Interface contacts:
Residue T24 in the first protein is in contact with residue E8 in the second protein (closest heavy-atom distance 3.6 Å).
Residue A191 in the first protein is in contact with residue T1 in the second protein (closest heavy-atom distance 3.4 Å).
Residue H41 in the first protein interacts with residue A7 in the second protein (closest heavy-atom distance 3.4 Å).
Residue Q192 in the first protein interacts with residue V3 in the second protein (closest heavy-atom distance 3.3 Å).
Residue P168 in the first protein interacts with residue T1 in the second protein (closest heavy-atom distance 3.3 Å).
Residue T25 in the first protein interacts with residue F9 in the second protein (closest heavy-atom distance 3.6 Å).
Residue E166 in the first protein interacts with residue Q6 in the second protein (closest heavy-atom distance 3.3 Å).
Residue F140 in the first protein is in contact with residue Q6 in the second protein (closest heavy-atom distance 2.8 Å).
Residue H163 in the first protein is in contact with residue Q6 in the second protein (closest heavy-atom distance 2.6 Å).
Residue H172 in the first protein interacts with residue Q6 in the second protein (closest heavy-atom distance 3.5 Å).
Residue Q189 in the first protein contacts residue K4 in the second protein (closest heavy-atom distance 3.8 Å).
Residue H164 in the first protein interacts with residue L5 in the second protein (closest heavy-atom distance 3.9 Å).
Residue P168 in the first protein interacts with residue V3 in the second protein (closest heavy-atom distance 3.9 Å).
Residue N142 in the first protein contacts residue A7 in the second protein (closest heavy-atom distance 3.8 Å).
Residue C44 in the first protein contacts residue F9 in the second protein (closest heavy-atom distance 3.5 Å).
Residue G143 in the first protein interacts with residue A7 in the second protein (closest heavy-atom distance 3.3 Å).
Residue E166 in the first protein contacts residue V3 in the second protein (closest heavy-atom distance 3.5 Å).
Residue T190 in the first protein is in contact with residue V3 in the second protein (closest heavy-atom distance 2.9 Å).
Residue S144 in the first protein is in contact with residue Q6 in the second protein (closest heavy-atom distance 2.9 Å).
Residue L27 in the first protein contacts residue A7 in the second protein (closest heavy-atom distance 3.8 Å).
Residue H164 in the first protein interacts with residue Q6 in the second protein (closest heavy-atom distance 3.2 Å).
Residue M49 in the first protein interacts with residue L5 in the second protein (closest heavy-atom distance 3.7 Å).
Residue D187 in the first protein interacts with residue L5 in the second protein (closest heavy-atom distance 4.1 Å).
Residue Q189 in the first protein contacts residue V3 in the second protein (closest heavy-atom distance 3.4 Å).
Residue A145 in the first protein is in contact with residue Q6 in the second protein (closest heavy-atom distance 3.0 Å).
Residue Q189 in the first protein interacts with residue L5 in the second protein (closest heavy-atom distance 3.3 Å).
Residue N142 in the first protein interacts with residue E8 in the second protein (closest heavy-atom distance 3.5 Å).
Residue S46 in the first protein interacts with residue F9 in the second protein (closest heavy-atom distance 3.8 Å).
Residue E166 in the first protein interacts with residue K4 in the second protein (closest heavy-atom distance 3.0 Å).
Residue T25 in the first protein interacts with residue A7 in the second protein (closest heavy-atom distance 4.0 Å).
Residue A145 in the first protein is in contact with residue A7 in the second protein (closest heavy-atom distance 3.6 Å).
Residue A191 in the first protein is in contact with residue S2 in the second protein (closest heavy-atom distance 3.9 Å).
Residue P168 in the first protein interacts with residue S2 in the second protein (closest heavy-atom distance 3.6 Å).
Residue M49 in the first protein contacts residue F9 in the second protein (closest heavy-atom distance 3.5 Å).
Residue L167 in the first protein is in contact with residue V3 in the second protein (closest heavy-atom distance 3.5 Å).
Residue E166 in the first protein contacts residue S2 in the second protein (closest heavy-atom distance 4.7 Å).
Residue T25 in the first protein is in contact with residue E8 in the second protein (closest heavy-atom distance 3.3 Å).
Residue R188 in the first protein contacts residue V3 in the second protein (closest heavy-atom distance 3.7 Å).
Residue S46 in the first protein interacts with residue R10 in the second protein (closest heavy-atom distance 4.7 Å).
Residue M165 in the first protein interacts with residue Q6 in the second protein (closest heavy-atom distance 3.5 Å).
Residue H41 in the first protein is in contact with residue F9 in the second protein (closest heavy-atom distance 4.2 Å).
Residue G143 in the first protein contacts residue E8 in the second protein (closest heavy-atom distance 3.7 Å).
Residue M165 in the first protein interacts with residue V3 in the second protein (closest heavy-atom distance 3.7 Å).
Residue M165 in the first protein is in contact with residue L5 in the second protein (closest heavy-atom distance 3.5 Å).
Residue T26 in the first protein contacts residue E8 in the second protein (closest heavy-atom distance 2.7 Å).
Residue L141 in the first protein interacts with residue Q6 in the second protein (closest heavy-atom distance 3.6 Å).
Residue N142 in the first protein interacts with residue Q6 in the second protein (closest heavy-atom distance 3.7 Å).
Residue Y54 in the first protein interacts with residue L5 in the second protein (closest heavy-atom distance 3.9 Å).
Residue T24 in the first protein is in contact with residue R10 in the second protein (closest heavy-atom distance 3.2 Å).
Residue H41 in the first protein contacts residue L5 in the second protein (closest heavy-atom distance 3.7 Å).
Residue N142 in the first protein contacts residue K4 in the second protein (closest heavy-atom distance 4.2 Å).
Residue T190 in the first protein is in contact with residue S2 in the second protein (closest heavy-atom distance 3.8 Å).
Residue H164 in the first protein contacts residue K4 in the second protein (closest heavy-atom distance 4.8 Å).
Residue A191 in the first protein interacts with residue V3 in the second protein (closest heavy-atom distance 4.6 Å).
Residue T26 in the first protein interacts with residue A7 in the second protein (closest heavy-atom distance 3.7 Å).
Residue M165 in the first protein contacts residue K4 in the second protein (closest heavy-atom distance 3.5 Å).
Residue T45 in the first protein is in contact with residue F9 in the second protein (closest heavy-atom distance 3.4 Å).
Residue Q189 in the first protein is in contact with residue S2 in the second protein (closest heavy-atom distance 4.2 Å).
Residue H41 in the first protein interacts with residue Q6 in the second protein (closest heavy-atom distance 4.2 Å).
Residue G143 in the first protein interacts with residue Q6 in the second protein (closest heavy-atom distance 2.8 Å).

Sequence of the second protein:
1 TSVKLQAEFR

This data describes a binding interaction between two proteins.

Sequence of the first protein:
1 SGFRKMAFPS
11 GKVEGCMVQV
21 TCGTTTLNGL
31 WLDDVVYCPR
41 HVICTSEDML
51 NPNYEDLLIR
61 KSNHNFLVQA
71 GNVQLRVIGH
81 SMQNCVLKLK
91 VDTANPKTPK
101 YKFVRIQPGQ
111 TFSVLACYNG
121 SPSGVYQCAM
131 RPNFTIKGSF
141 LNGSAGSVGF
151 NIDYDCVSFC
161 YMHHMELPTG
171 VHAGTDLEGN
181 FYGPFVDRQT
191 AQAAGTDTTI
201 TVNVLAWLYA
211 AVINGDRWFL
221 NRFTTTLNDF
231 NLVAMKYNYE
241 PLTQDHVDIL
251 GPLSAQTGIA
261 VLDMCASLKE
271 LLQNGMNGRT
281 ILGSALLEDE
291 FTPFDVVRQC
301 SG